Sequence of the second protein:
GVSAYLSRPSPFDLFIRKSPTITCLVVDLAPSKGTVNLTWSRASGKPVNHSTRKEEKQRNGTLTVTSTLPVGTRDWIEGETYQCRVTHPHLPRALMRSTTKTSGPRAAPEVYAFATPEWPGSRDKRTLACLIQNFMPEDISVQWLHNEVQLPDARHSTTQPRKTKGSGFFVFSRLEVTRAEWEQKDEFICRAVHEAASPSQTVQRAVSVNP

These two protein chains interact to form a complex.

Interface contacts:
Residue P235 in the second protein is in contact with residue L60 in the first protein (closest heavy-atom distance 3.9 Å).
Residue R53 in the second protein interacts with residue I159 in the first protein (closest heavy-atom distance 3.7 Å).
Residue G108 in the second protein is in contact with residue N163 in the first protein (closest heavy-atom distance 3.8 Å).
Residue S236 in the second protein interacts with residue F88 in the first protein (closest heavy-atom distance 3.4 Å).
Residue I52 in the second protein interacts with residue R86 in the first protein (closest heavy-atom distance 3.6 Å).
Residue R227 in the second protein contacts residue D118 in the first protein (closest heavy-atom distance 3.5 Å).
Residue I52 in the second protein contacts residue Y119 in the first protein (closest heavy-atom distance 3.5 Å).
Residue F48 in the second protein is in contact with residue F152 in the first protein (closest heavy-atom distance 3.7 Å).
Residue P235 in the second protein is in contact with residue H59 in the first protein (closest heavy-atom distance 4.7 Å).
Residue R227 in the second protein contacts residue L85 in the first protein (closest heavy-atom distance 2.9 Å).
Residue Q237 in the second protein interacts with residue R86 in the first protein (closest heavy-atom distance 4.8 Å).
Residue S236 in the second protein contacts residue D84 in the first protein (closest heavy-atom distance 2.3 Å).
Residue K54 in the second protein is in contact with residue L126 in the first protein (closest heavy-atom distance 4.4 Å).
Residue R110 in the second protein interacts with residue H132 in the first protein (closest heavy-atom distance 3.7 Å).
Residue K54 in the second protein interacts with residue F152 in the first protein (closest heavy-atom distance 4.8 Å).
Residue K54 in the second protein is in contact with residue D150 in the first protein (closest heavy-atom distance 3.0 Å).
Residue P235 in the second protein interacts with residue T55 in the first protein (closest heavy-atom distance 3.5 Å).
Residue S236 in the second protein is in contact with residue L93 in the first protein (closest heavy-atom distance 4.3 Å).
Residue Q237 in the second protein is in contact with residue Y63 in the first protein (closest heavy-atom distance 4.3 Å).
Residue S55 in the second protein interacts with residue K154 in the first protein (closest heavy-atom distance 3.8 Å).
Residue R53 in the second protein is in contact with residue F152 in the first protein (closest heavy-atom distance 3.3 Å).
Residue L50 in the second protein interacts with residue Q129 in the first protein (closest heavy-atom distance 2.9 Å).
Residue T238 in the second protein is in contact with residue N53 in the first protein (closest heavy-atom distance 2.5 Å).
Residue K54 in the second protein contacts residue I159 in the first protein (closest heavy-atom distance 3.7 Å).
Residue T238 in the second protein is in contact with residue R86 in the first protein (closest heavy-atom distance 3.5 Å).
Residue S236 in the second protein contacts residue R86 in the first protein (closest heavy-atom distance 3.1 Å).
Residue T109 in the second protein contacts residue N163 in the first protein (closest heavy-atom distance 2.5 Å).
Residue I52 in the second protein is in contact with residue F152 in the first protein (closest heavy-atom distance 3.9 Å).
Residue P106 in the second protein contacts residue D162 in the first protein (closest heavy-atom distance 4.2 Å).
Residue V107 in the second protein is in contact with residue N163 in the first protein (closest heavy-atom distance 4.3 Å).
Residue S55 in the second protein is in contact with residue D162 in the first protein (closest heavy-atom distance 3.5 Å).
Residue P56 in the second protein contacts residue N163 in the first protein (closest heavy-atom distance 3.9 Å).
Residue V239 in the second protein is in contact with residue H52 in the first protein (closest heavy-atom distance 4.2 Å).
Residue V239 in the second protein is in contact with residue N53 in the first protein (closest heavy-atom distance 3.2 Å).
Residue V107 in the second protein is in contact with residue D162 in the first protein (closest heavy-atom distance 3.7 Å).
Residue K54 in the second protein contacts residue Q129 in the first protein (closest heavy-atom distance 3.3 Å).
Residue Q179 in the second protein is in contact with residue Y119 in the first protein (closest heavy-atom distance 2.6 Å).
Residue N85 in the second protein is in contact with residue G164 in the first protein (closest heavy-atom distance 4.7 Å).
Residue R227 in the second protein contacts residue R86 in the first protein (closest heavy-atom distance 4.2 Å).
Residue P235 in the second protein contacts residue Y63 in the first protein (closest heavy-atom distance 3.8 Å).
Residue T109 in the second protein contacts residue Y130 in the first protein (closest heavy-atom distance 3.9 Å).
Residue R110 in the second protein is in contact with residue Y130 in the first protein (closest heavy-atom distance 3.6 Å).
Residue P235 in the second protein contacts residue L93 in the first protein (closest heavy-atom distance 3.4 Å).
Residue Q186 in the second protein contacts residue Y119 in the first protein (closest heavy-atom distance 4.5 Å).
Residue F48 in the second protein interacts with residue Y119 in the first protein (closest heavy-atom distance 4.3 Å).
Residue I52 in the second protein interacts with residue T121 in the first protein (closest heavy-atom distance 3.9 Å).
Residue I113 in the second protein is in contact with residue Y130 in the first protein (closest heavy-atom distance 4.0 Å).
Residue L181 in the second protein is in contact with residue Y119 in the first protein (closest heavy-atom distance 4.8 Å).
Residue Q240 in the second protein is in contact with residue L85 in the first protein (closest heavy-atom distance 3.3 Å).
Residue F51 in the second protein is in contact with residue R86 in the first protein (closest heavy-atom distance 3.0 Å).
Residue S234 in the second protein interacts with residue Y63 in the first protein (closest heavy-atom distance 4.4 Å).
Residue K54 in the second protein contacts residue H125 in the first protein (closest heavy-atom distance 3.9 Å).
Residue T109 in the second protein is in contact with residue Q129 in the first protein (closest heavy-atom distance 3.0 Å).
Residue F51 in the second protein contacts residue Y130 in the first protein (closest heavy-atom distance 4.5 Å).
Residue K54 in the second protein contacts residue N163 in the first protein (closest heavy-atom distance 3.0 Å).
Residue Q240 in the second protein contacts residue N53 in the first protein (closest heavy-atom distance 3.9 Å).
Residue R53 in the second protein is in contact with residue D150 in the first protein (closest heavy-atom distance 4.2 Å).
Residue R227 in the second protein contacts residue Y119 in the first protein (closest heavy-atom distance 3.0 Å).
Residue Q186 in the second protein interacts with residue F152 in the first protein (closest heavy-atom distance 4.8 Å).
Residue K54 in the second protein interacts with residue T121 in the first protein (closest heavy-atom distance 2.7 Å).

Sequence of the first protein:
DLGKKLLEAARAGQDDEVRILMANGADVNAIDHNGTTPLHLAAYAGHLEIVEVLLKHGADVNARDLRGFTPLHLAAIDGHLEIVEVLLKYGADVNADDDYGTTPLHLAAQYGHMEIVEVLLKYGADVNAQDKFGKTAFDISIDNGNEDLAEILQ